Contacts between the two chains:
Residue R69 in the second protein interacts with residue H16 in the first protein (closest heavy-atom distance 3.4 Å).
Residue T39 in the second protein contacts residue W36 in the first protein (closest heavy-atom distance 3.6 Å).
Residue K67 in the second protein interacts with residue T19 in the first protein (closest heavy-atom distance 3.1 Å).
Residue G63 in the second protein interacts with residue M37 in the first protein (closest heavy-atom distance 3.6 Å).
Residue A42 in the second protein contacts residue P9 in the first protein (closest heavy-atom distance 3.7 Å).
Residue I65 in the second protein is in contact with residue R21 in the first protein (closest heavy-atom distance 3.5 Å).
Residue E62 in the second protein is in contact with residue L24 in the first protein (closest heavy-atom distance 2.8 Å).
Residue W6 in the second protein interacts with residue Q35 in the first protein (closest heavy-atom distance 3.6 Å).
Residue V64 in the second protein is in contact with residue R21 in the first protein (closest heavy-atom distance 3.6 Å).
Residue H16 in the second protein is in contact with residue R69 in the first protein (closest heavy-atom distance 3.4 Å).
Residue L20 in the second protein contacts residue I65 in the first protein (closest heavy-atom distance 3.5 Å).
Residue W6 in the second protein interacts with residue L38 in the first protein (closest heavy-atom distance 3.6 Å).
Residue I65 in the second protein interacts with residue L20 in the first protein (closest heavy-atom distance 3.4 Å).
Residue I65 in the second protein contacts residue T19 in the first protein (closest heavy-atom distance 3.5 Å).
Residue G17 in the second protein interacts with residue R69 in the first protein (closest heavy-atom distance 3.4 Å).
Residue E62 in the second protein interacts with residue T23 in the first protein (closest heavy-atom distance 3.6 Å).
Residue I66 in the second protein interacts with residue T19 in the first protein (closest heavy-atom distance 3.5 Å).
Residue E26 in the second protein contacts residue Q35 in the first protein (closest heavy-atom distance 3.0 Å).
Residue R69 in the second protein is in contact with residue G17 in the first protein (closest heavy-atom distance 3.5 Å).
Residue F57 in the second protein is in contact with residue I40 in the first protein (closest heavy-atom distance 3.5 Å).
Residue V43 in the second protein interacts with residue L22 in the first protein (closest heavy-atom distance 3.6 Å).
Residue R21 in the second protein is in contact with residue V64 in the first protein (closest heavy-atom distance 3.7 Å).
Residue T19 in the second protein contacts residue I65 in the first protein (closest heavy-atom distance 3.4 Å).
Residue L22 in the second protein is in contact with residue V64 in the first protein (closest heavy-atom distance 2.8 Å).
Residue P25 in the second protein contacts residue Q35 in the first protein (closest heavy-atom distance 3.3 Å).
Residue E62 in the second protein interacts with residue K33 in the first protein (closest heavy-atom distance 2.7 Å).
Residue W36 in the second protein contacts residue T39 in the first protein (closest heavy-atom distance 2.9 Å).
Residue Q32 in the second protein contacts residue L28 in the first protein (closest heavy-atom distance 3.6 Å).
Residue L28 in the second protein contacts residue Q32 in the first protein (closest heavy-atom distance 3.4 Å).
Residue G63 in the second protein interacts with residue L22 in the first protein (closest heavy-atom distance 3.3 Å).
Residue V43 in the second protein is in contact with residue V43 in the first protein (closest heavy-atom distance 3.5 Å).
Residue Q35 in the second protein is in contact with residue P25 in the first protein (closest heavy-atom distance 3.3 Å).
Residue T19 in the second protein contacts residue I66 in the first protein (closest heavy-atom distance 3.5 Å).
Residue T19 in the second protein contacts residue K67 in the first protein (closest heavy-atom distance 3.2 Å).
Residue P9 in the second protein is in contact with residue A42 in the first protein (closest heavy-atom distance 3.4 Å).
Residue V64 in the second protein interacts with residue I40 in the first protein (closest heavy-atom distance 3.2 Å).
Residue L24 in the second protein contacts residue E62 in the first protein (closest heavy-atom distance 3.0 Å).
Residue Q32 in the second protein is in contact with residue W36 in the first protein (closest heavy-atom distance 3.6 Å).
Residue L52 in the second protein contacts residue K48 in the first protein (closest heavy-atom distance 3.5 Å).
Residue K18 in the second protein contacts residue W50 in the first protein (closest heavy-atom distance 3.6 Å).
Residue V64 in the second protein contacts residue L22 in the first protein (closest heavy-atom distance 2.8 Å).
Residue K68 in the second protein interacts with residue K18 in the first protein (closest heavy-atom distance 3.0 Å).
Residue S60 in the second protein interacts with residue R21 in the first protein (closest heavy-atom distance 2.4 Å).
Residue W36 in the second protein is in contact with residue W36 in the first protein (closest heavy-atom distance 3.4 Å).
Residue E26 in the second protein interacts with residue Q32 in the first protein (closest heavy-atom distance 2.9 Å).
Residue L22 in the second protein interacts with residue E62 in the first protein (closest heavy-atom distance 3.7 Å).
Residue R21 in the second protein contacts residue I65 in the first protein (closest heavy-atom distance 3.1 Å).
Residue L20 in the second protein is in contact with residue I66 in the first protein (closest heavy-atom distance 2.8 Å).
Residue K18 in the second protein contacts residue K68 in the first protein (closest heavy-atom distance 2.9 Å).
Residue I40 in the second protein contacts residue T39 in the first protein (closest heavy-atom distance 3.6 Å).
Residue K67 in the second protein contacts residue K18 in the first protein (closest heavy-atom distance 3.5 Å).
Residue I66 in the second protein is in contact with residue L20 in the first protein (closest heavy-atom distance 2.7 Å).
Residue T23 in the second protein contacts residue E62 in the first protein (closest heavy-atom distance 2.9 Å).
Residue G27 in the second protein interacts with residue Q32 in the first protein (closest heavy-atom distance 2.7 Å).
Residue V64 in the second protein interacts with residue M37 in the first protein (closest heavy-atom distance 3.2 Å).
Residue M37 in the second protein is in contact with residue V64 in the first protein (closest heavy-atom distance 3.0 Å).
Residue L22 in the second protein interacts with residue G63 in the first protein (closest heavy-atom distance 3.4 Å).
Residue K68 in the second protein contacts residue G17 in the first protein (closest heavy-atom distance 3.5 Å).
Residue T23 in the second protein contacts residue T39 in the first protein (closest heavy-atom distance 3.5 Å).
Residue R21 in the second protein is in contact with residue E62 in the first protein (closest heavy-atom distance 3.1 Å).

The following describes two proteins that form a bound complex.

Sequence of the first protein:
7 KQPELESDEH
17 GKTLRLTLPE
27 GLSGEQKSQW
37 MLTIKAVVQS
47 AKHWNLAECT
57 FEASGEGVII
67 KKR

Sequence of the second protein:
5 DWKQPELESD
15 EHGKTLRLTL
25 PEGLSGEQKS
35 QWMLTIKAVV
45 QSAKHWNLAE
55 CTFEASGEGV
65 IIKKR